Residue-level contacts at the interface:
Residue F99 in chain B interacts with residue I59 in chain A (closest heavy-atom distance 3.0 Å).
Residue T560 in chain B interacts with residue F217 in chain A (closest heavy-atom distance 2.9 Å).
Residue N240 in chain B contacts residue E477 in chain A (closest heavy-atom distance 3.2 Å).
Residue Q514 in chain B is in contact with residue S236 in chain A (closest heavy-atom distance 3.1 Å).
Residue Y578 in chain B contacts residue S61 in chain A (closest heavy-atom distance 2.7 Å).
Residue V280 in chain B interacts with residue R274 in chain A (closest heavy-atom distance 3.1 Å).
Residue R412 in chain B contacts residue P46 in chain A (closest heavy-atom distance 3.0 Å).
Residue Y548 in chain B contacts residue D102 in chain A (closest heavy-atom distance 2.6 Å).
Residue P497 in chain B is in contact with residue G361 in chain A (closest heavy-atom distance 3.2 Å).
Residue F281 in chain B contacts residue T272 in chain A (closest heavy-atom distance 3.1 Å).
Residue Q512 in chain B contacts residue Q512 in chain A (closest heavy-atom distance 3.1 Å).
Residue G264 in chain B contacts residue T372 in chain A (closest heavy-atom distance 2.6 Å).
Residue Q562 in chain B interacts with residue T220 in chain A (closest heavy-atom distance 2.8 Å).
Residue R541 in chain B interacts with residue N294 in chain A (closest heavy-atom distance 3.0 Å).
Residue N570 in chain B contacts residue Y71 in chain A (closest heavy-atom distance 3.1 Å).
Residue Y553 in chain B is in contact with residue Y73 in chain A (closest heavy-atom distance 2.8 Å).
Residue E535 in chain B interacts with residue E72 in chain A (closest heavy-atom distance 2.9 Å).
Residue Q579 in chain B interacts with residue K64 in chain A (closest heavy-atom distance 3.0 Å).
Residue E229 in chain B interacts with residue R274 in chain A (closest heavy-atom distance 3.1 Å).
Residue A309 in chain B contacts residue I59 in chain A (closest heavy-atom distance 3.1 Å).
Residue A487 in chain B contacts residue S506 in chain A (closest heavy-atom distance 3.2 Å).
Residue D12 in chain B interacts with residue S587 in chain A (closest heavy-atom distance 2.9 Å).
Residue T285 in chain B is in contact with residue R274 in chain A (closest heavy-atom distance 3.1 Å).
Residue P65 in chain B contacts residue I56 in chain A (closest heavy-atom distance 2.7 Å).
Residue V257 in chain B contacts residue F125 in chain A (closest heavy-atom distance 2.8 Å).
Residue Y553 in chain B contacts residue K218 in chain A (closest heavy-atom distance 2.9 Å).
Residue Y553 in chain B is in contact with residue N397 in chain A (closest heavy-atom distance 2.7 Å).
Residue Q160 in chain B interacts with residue V239 in chain A (closest heavy-atom distance 3.0 Å).
Residue P286 in chain B is in contact with residue T272 in chain A (closest heavy-atom distance 3.2 Å).
Residue G248 in chain B contacts residue Q509 in chain A (closest heavy-atom distance 2.8 Å).
Residue A67 in chain B is in contact with residue I56 in chain A (closest heavy-atom distance 3.0 Å).
Residue V482 in chain B contacts residue Q512 in chain A (closest heavy-atom distance 2.7 Å).
Residue P65 in chain B contacts residue H55 in chain A (closest heavy-atom distance 3.1 Å).
Residue E404 in chain B contacts residue N26 in chain A (closest heavy-atom distance 3.2 Å).
Residue K7 in chain B is in contact with residue R588 in chain A (closest heavy-atom distance 2.7 Å).
Residue Q562 in chain B is in contact with residue R224 in chain A (closest heavy-atom distance 2.9 Å).
Residue K64 in chain B interacts with residue E52 in chain A (closest heavy-atom distance 3.0 Å).
Residue R307 in chain B interacts with residue N60 in chain A (closest heavy-atom distance 3.1 Å).
Residue D16 in chain B contacts residue N585 in chain A (closest heavy-atom distance 2.4 Å).
Residue P65 in chain B is in contact with residue T54 in chain A (closest heavy-atom distance 3.2 Å).
Residue P550 in chain B is in contact with residue K218 in chain A (closest heavy-atom distance 2.6 Å).
Residue Y63 in chain B interacts with residue M18 in chain A (closest heavy-atom distance 2.7 Å).
Residue I516 in chain B contacts residue A235 in chain A (closest heavy-atom distance 2.9 Å).
Residue P561 in chain B contacts residue R224 in chain A (closest heavy-atom distance 3.0 Å).
Residue R412 in chain B is in contact with residue D43 in chain A (closest heavy-atom distance 3.0 Å).
Residue C572 in chain B is in contact with residue Y71 in chain A (closest heavy-atom distance 2.9 Å).
Residue D16 in chain B is in contact with residue H583 in chain A (closest heavy-atom distance 2.5 Å).
Residue Q161 in chain B is in contact with residue W247 in chain A (closest heavy-atom distance 3.0 Å).
Residue D256 in chain B contacts residue F125 in chain A (closest heavy-atom distance 3.2 Å).
Residue Q278 in chain B is in contact with residue L276 in chain A (closest heavy-atom distance 2.9 Å).
Residue Q543 in chain B contacts residue N294 in chain A (closest heavy-atom distance 3.1 Å).
Residue L558 in chain B interacts with residue K218 in chain A (closest heavy-atom distance 2.9 Å).
Residue Y409 in chain B contacts residue S61 in chain A (closest heavy-atom distance 3.0 Å).
Residue K7 in chain B is in contact with residue I534 in chain A (closest heavy-atom distance 3.2 Å).
Residue N240 in chain B is in contact with residue P478 in chain A (closest heavy-atom distance 2.9 Å).
Residue S555 in chain B interacts with residue K218 in chain A (closest heavy-atom distance 3.1 Å).
Residue Q514 in chain B contacts residue N237 in chain A (closest heavy-atom distance 3.2 Å).
Residue A270 in chain B contacts residue E477 in chain A (closest heavy-atom distance 2.9 Å).
Residue D493 in chain B interacts with residue K504 in chain A (closest heavy-atom distance 3.1 Å).
Residue T263 in chain B is in contact with residue Q155 in chain A (closest heavy-atom distance 3.1 Å).

Sequence of chain B:
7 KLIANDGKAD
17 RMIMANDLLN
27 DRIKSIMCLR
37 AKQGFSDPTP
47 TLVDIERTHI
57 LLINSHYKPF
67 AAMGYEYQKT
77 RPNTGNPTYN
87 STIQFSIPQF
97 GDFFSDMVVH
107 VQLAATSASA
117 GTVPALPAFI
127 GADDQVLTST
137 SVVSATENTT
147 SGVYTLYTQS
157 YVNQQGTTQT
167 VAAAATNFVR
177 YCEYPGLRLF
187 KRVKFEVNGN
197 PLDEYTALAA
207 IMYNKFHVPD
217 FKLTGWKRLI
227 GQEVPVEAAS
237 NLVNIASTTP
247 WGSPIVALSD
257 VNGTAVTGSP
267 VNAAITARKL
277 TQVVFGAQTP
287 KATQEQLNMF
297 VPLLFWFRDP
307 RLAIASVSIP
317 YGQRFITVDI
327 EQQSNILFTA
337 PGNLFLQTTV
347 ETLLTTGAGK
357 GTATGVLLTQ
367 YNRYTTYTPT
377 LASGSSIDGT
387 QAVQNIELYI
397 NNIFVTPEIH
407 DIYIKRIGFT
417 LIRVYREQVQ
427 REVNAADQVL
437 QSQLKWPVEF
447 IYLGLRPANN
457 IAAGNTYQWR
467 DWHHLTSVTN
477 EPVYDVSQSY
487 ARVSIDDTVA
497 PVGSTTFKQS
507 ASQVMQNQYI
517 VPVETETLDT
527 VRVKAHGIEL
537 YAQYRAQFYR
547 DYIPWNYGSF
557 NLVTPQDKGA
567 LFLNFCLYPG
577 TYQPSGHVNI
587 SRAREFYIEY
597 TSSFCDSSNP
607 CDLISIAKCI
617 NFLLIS

Sequence of chain A:
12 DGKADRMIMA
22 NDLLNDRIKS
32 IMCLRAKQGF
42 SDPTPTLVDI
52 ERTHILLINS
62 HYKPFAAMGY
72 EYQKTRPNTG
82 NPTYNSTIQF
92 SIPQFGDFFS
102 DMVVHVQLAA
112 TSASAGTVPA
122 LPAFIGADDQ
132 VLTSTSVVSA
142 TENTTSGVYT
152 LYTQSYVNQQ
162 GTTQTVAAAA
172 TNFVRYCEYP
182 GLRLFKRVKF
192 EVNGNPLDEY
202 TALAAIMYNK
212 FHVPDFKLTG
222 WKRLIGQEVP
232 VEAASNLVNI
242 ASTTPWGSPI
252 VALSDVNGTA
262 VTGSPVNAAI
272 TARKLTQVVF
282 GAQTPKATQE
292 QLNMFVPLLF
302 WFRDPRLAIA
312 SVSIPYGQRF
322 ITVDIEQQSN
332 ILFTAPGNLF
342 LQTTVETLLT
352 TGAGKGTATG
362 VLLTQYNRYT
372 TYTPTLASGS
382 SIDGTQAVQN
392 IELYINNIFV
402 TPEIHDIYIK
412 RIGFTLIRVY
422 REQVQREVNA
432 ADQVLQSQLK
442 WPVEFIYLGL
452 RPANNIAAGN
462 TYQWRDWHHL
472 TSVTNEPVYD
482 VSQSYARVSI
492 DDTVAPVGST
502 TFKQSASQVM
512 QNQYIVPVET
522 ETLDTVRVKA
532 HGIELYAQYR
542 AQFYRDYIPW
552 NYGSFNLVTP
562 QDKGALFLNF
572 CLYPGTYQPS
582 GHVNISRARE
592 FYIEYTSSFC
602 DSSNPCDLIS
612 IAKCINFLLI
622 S

The following describes two proteins that form a bound complex.